Sequence of the first protein:
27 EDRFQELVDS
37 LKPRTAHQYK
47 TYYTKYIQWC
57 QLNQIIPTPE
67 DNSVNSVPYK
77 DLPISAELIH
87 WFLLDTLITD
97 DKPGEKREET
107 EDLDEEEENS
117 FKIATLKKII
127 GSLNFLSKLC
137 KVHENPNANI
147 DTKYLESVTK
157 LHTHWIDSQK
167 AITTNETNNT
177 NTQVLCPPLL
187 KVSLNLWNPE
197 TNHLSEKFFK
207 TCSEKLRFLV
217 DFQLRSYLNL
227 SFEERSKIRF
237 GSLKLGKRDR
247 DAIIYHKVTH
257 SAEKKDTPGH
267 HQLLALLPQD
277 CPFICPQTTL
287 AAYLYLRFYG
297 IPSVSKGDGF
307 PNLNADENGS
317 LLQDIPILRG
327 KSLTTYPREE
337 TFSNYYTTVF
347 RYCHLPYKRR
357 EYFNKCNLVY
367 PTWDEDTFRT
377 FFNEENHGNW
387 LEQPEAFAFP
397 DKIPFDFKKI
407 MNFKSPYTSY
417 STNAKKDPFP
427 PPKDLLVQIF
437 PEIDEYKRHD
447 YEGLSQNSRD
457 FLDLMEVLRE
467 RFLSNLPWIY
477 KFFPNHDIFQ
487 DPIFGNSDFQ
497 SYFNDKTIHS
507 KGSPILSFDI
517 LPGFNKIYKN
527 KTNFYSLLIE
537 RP

Sequence of the second protein:
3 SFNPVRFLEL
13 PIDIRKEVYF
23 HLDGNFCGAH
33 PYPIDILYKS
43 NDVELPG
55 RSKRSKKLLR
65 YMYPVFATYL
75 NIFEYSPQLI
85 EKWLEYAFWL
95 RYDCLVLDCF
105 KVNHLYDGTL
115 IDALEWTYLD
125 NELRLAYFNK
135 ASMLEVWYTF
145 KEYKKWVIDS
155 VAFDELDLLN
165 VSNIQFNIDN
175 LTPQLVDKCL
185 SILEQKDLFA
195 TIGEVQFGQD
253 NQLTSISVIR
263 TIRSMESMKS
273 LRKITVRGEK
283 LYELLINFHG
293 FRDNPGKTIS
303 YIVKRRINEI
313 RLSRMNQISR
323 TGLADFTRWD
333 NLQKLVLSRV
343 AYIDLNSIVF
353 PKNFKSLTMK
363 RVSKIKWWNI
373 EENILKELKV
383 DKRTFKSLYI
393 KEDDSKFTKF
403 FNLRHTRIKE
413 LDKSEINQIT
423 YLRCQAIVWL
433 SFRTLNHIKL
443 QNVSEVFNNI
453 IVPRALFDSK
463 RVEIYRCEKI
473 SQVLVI

These two protein chains interact to form a complex.

Interface contacts:
Residue D35 in the first protein contacts residue R316 in the second protein (closest heavy-atom distance 3.6 Å).
Residue Y75 in the first protein is in contact with residue V45 in the second protein (closest heavy-atom distance 3.5 Å).
Residue S69 in the first protein contacts residue G49 in the second protein (closest heavy-atom distance 3.4 Å).
Residue H43 in the first protein contacts residue Y79 in the second protein (closest heavy-atom distance 2.6 Å).
Residue Y75 in the first protein is in contact with residue S42 in the second protein (closest heavy-atom distance 3.2 Å).
Residue H43 in the first protein interacts with residue Y34 in the second protein (closest heavy-atom distance 3.8 Å).
Residue Q44 in the first protein contacts residue I76 in the second protein (closest heavy-atom distance 3.5 Å).
Residue V73 in the first protein contacts residue L47 in the second protein (closest heavy-atom distance 3.8 Å).
Residue F30 in the first protein interacts with residue K41 in the second protein (closest heavy-atom distance 3.5 Å).
Residue K38 in the first protein is in contact with residue D204 in the second protein (closest heavy-atom distance 3.4 Å).
Residue T47 in the first protein interacts with residue E78 in the second protein (closest heavy-atom distance 3.7 Å).
Residue K38 in the first protein contacts residue R316 in the second protein (closest heavy-atom distance 3.9 Å).
Residue H139 in the first protein contacts residue S42 in the second protein (closest heavy-atom distance 3.6 Å).
Residue P39 in the first protein is in contact with residue K134 in the second protein (closest heavy-atom distance 3.4 Å).
Residue H43 in the first protein contacts residue A135 in the second protein (closest heavy-atom distance 3.8 Å).
Residue S72 in the first protein interacts with residue D44 in the second protein (closest heavy-atom distance 3.7 Å).
Residue N71 in the first protein interacts with residue V45 in the second protein (closest heavy-atom distance 3.1 Å).
Residue V73 in the first protein interacts with residue D44 in the second protein (closest heavy-atom distance 3.4 Å).
Residue V70 in the first protein contacts residue G49 in the second protein (closest heavy-atom distance 4.0 Å).
Residue K38 in the first protein interacts with residue R279 in the second protein (closest heavy-atom distance 3.4 Å).
Residue D35 in the first protein contacts residue R363 in the second protein (closest heavy-atom distance 3.5 Å).
Residue F30 in the first protein contacts residue Y40 in the second protein (closest heavy-atom distance 3.9 Å).
Residue R40 in the first protein contacts residue S136 in the second protein (closest heavy-atom distance 3.3 Å).
Residue V34 in the first protein is in contact with residue Y40 in the second protein (closest heavy-atom distance 3.6 Å).
Residue H139 in the first protein contacts residue Y40 in the second protein (closest heavy-atom distance 3.1 Å).
Residue Y75 in the first protein contacts residue L39 in the second protein (closest heavy-atom distance 3.1 Å).
Residue H43 in the first protein contacts residue I76 in the second protein (closest heavy-atom distance 3.3 Å).
Residue R40 in the first protein contacts residue I76 in the second protein (closest heavy-atom distance 3.5 Å).
Residue P39 in the first protein is in contact with residue A135 in the second protein (closest heavy-atom distance 4.1 Å).
Residue T47 in the first protein is in contact with residue Y79 in the second protein (closest heavy-atom distance 3.3 Å).
Residue K38 in the first protein contacts residue D173 in the second protein (closest heavy-atom distance 2.7 Å).
Residue H43 in the first protein interacts with residue F77 in the second protein (closest heavy-atom distance 3.5 Å).
Residue E27 in the first protein interacts with residue K41 in the second protein (closest heavy-atom distance 3.9 Å).
Residue K46 in the first protein interacts with residue Y79 in the second protein (closest heavy-atom distance 3.7 Å).
Residue T47 in the first protein is in contact with residue I76 in the second protein (closest heavy-atom distance 2.3 Å).
Residue K46 in the first protein is in contact with residue L39 in the second protein (closest heavy-atom distance 3.8 Å).
Residue T50 in the first protein contacts residue P48 in the second protein (closest heavy-atom distance 3.8 Å).
Residue L135 in the first protein interacts with residue Y40 in the second protein (closest heavy-atom distance 4.1 Å).
Residue R40 in the first protein interacts with residue N174 in the second protein (closest heavy-atom distance 3.3 Å).
Residue I53 in the first protein interacts with residue L47 in the second protein (closest heavy-atom distance 3.7 Å).
Residue T50 in the first protein contacts residue Y79 in the second protein (closest heavy-atom distance 3.4 Å).
Residue P39 in the first protein is in contact with residue S136 in the second protein (closest heavy-atom distance 4.1 Å).
Residue D35 in the first protein interacts with residue R341 in the second protein (closest heavy-atom distance 3.6 Å).
Residue T50 in the first protein interacts with residue L47 in the second protein (closest heavy-atom distance 3.8 Å).
Residue Q54 in the first protein interacts with residue P48 in the second protein (closest heavy-atom distance 3.4 Å).
Residue V73 in the first protein contacts residue V45 in the second protein (closest heavy-atom distance 2.9 Å).
Residue P39 in the first protein contacts residue I36 in the second protein (closest heavy-atom distance 4.0 Å).
Residue N71 in the first protein is in contact with residue L47 in the second protein (closest heavy-atom distance 3.3 Å).
Residue A42 in the first protein interacts with residue Y40 in the second protein (closest heavy-atom distance 3.7 Å).
Residue Y75 in the first protein interacts with residue D44 in the second protein (closest heavy-atom distance 3.5 Å).
Residue V34 in the first protein contacts residue I36 in the second protein (closest heavy-atom distance 3.6 Å).
Residue H43 in the first protein contacts residue I36 in the second protein (closest heavy-atom distance 3.4 Å).
Residue Y49 in the first protein is in contact with residue Y40 in the second protein (closest heavy-atom distance 4.0 Å).
Residue Q57 in the first protein contacts residue L47 in the second protein (closest heavy-atom distance 3.4 Å).
Residue F131 in the first protein contacts residue Y40 in the second protein (closest heavy-atom distance 3.2 Å).
Residue N71 in the first protein contacts residue G49 in the second protein (closest heavy-atom distance 2.9 Å).
Residue L37 in the first protein interacts with residue R341 in the second protein (closest heavy-atom distance 3.6 Å).
Residue P74 in the first protein interacts with residue N43 in the second protein (closest heavy-atom distance 3.4 Å).
Residue L37 in the first protein is in contact with residue R316 in the second protein (closest heavy-atom distance 3.5 Å).
Residue S72 in the first protein is in contact with residue V45 in the second protein (closest heavy-atom distance 3.5 Å).